Contacts between the two chains:
Residue T151 in chain A is in contact with residue R42 in chain B (closest heavy-atom distance 4.7 Å).
Residue T151 in chain A is in contact with residue V147 in chain B (closest heavy-atom distance 3.6 Å).

Sequence of chain B:
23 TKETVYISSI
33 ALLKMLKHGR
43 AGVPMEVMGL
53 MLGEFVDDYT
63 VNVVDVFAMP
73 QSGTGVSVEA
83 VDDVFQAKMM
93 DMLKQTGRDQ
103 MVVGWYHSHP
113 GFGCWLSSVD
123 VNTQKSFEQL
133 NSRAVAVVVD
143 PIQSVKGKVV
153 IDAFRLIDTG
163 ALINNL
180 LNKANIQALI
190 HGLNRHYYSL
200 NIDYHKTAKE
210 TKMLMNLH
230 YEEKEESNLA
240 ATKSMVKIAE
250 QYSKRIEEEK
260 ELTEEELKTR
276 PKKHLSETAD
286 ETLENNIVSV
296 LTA

Sequence of chain A:
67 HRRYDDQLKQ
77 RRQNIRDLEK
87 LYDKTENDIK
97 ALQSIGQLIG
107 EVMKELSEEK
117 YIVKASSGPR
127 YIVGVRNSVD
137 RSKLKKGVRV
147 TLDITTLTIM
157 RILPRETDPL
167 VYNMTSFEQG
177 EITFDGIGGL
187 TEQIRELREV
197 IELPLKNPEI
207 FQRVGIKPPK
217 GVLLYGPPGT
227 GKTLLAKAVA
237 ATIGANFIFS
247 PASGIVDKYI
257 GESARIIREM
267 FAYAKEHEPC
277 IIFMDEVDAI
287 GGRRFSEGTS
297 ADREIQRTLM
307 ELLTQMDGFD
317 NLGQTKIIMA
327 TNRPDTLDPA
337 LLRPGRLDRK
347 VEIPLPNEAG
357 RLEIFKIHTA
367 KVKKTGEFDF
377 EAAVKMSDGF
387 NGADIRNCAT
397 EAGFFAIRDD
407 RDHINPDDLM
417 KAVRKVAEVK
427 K

These two protein chains interact to form a complex.